Sequence of the first protein:
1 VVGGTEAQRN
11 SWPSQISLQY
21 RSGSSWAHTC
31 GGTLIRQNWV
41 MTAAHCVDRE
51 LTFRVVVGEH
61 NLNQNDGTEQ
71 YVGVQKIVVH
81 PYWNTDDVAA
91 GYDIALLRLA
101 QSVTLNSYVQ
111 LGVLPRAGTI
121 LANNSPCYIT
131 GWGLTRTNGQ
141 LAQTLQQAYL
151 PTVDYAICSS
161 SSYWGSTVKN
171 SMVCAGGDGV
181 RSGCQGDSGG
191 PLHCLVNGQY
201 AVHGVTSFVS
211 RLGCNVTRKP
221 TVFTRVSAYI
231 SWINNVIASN

The following describes two proteins that form a bound complex.

Sequence of the second protein:
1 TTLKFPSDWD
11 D

Interface contacts:
Residue F208 in the first protein interacts with residue T2 in the second protein (closest heavy-atom distance 3.9 Å).
Residue Q185 in the first protein interacts with residue S7 in the second protein (closest heavy-atom distance 4.7 Å).
Residue C30 in the first protein contacts residue K4 in the second protein (closest heavy-atom distance 3.6 Å).
Residue V88 in the first protein contacts residue T2 in the second protein (closest heavy-atom distance 3.8 Å).
Residue C46 in the first protein interacts with residue K4 in the second protein (closest heavy-atom distance 3.6 Å).
Residue Q185 in the first protein is in contact with residue T1 in the second protein (closest heavy-atom distance 3.7 Å).
Residue Y20 in the first protein is in contact with residue D11 in the second protein (closest heavy-atom distance 3.5 Å).
Residue G186 in the first protein contacts residue F5 in the second protein (closest heavy-atom distance 3.5 Å).
Residue T29 in the first protein contacts residue K4 in the second protein (closest heavy-atom distance 2.8 Å).
Residue G139 in the first protein interacts with residue F5 in the second protein (closest heavy-atom distance 4.9 Å).
Residue T221 in the first protein interacts with residue L3 in the second protein (closest heavy-atom distance 4.4 Å).
Residue Y20 in the first protein is in contact with residue F5 in the second protein (closest heavy-atom distance 4.3 Å).
Residue T206 in the first protein contacts residue L3 in the second protein (closest heavy-atom distance 3.7 Å).
Residue F208 in the first protein contacts residue T1 in the second protein (closest heavy-atom distance 3.2 Å).
Residue Q185 in the first protein interacts with residue F5 in the second protein (closest heavy-atom distance 4.0 Å).
Residue V209 in the first protein interacts with residue L3 in the second protein (closest heavy-atom distance 3.4 Å).
Residue V209 in the first protein interacts with residue T1 in the second protein (closest heavy-atom distance 2.9 Å).
Residue G186 in the first protein interacts with residue L3 in the second protein (closest heavy-atom distance 2.7 Å).
Residue S188 in the first protein contacts residue L3 in the second protein (closest heavy-atom distance 2.7 Å).
Residue G186 in the first protein interacts with residue K4 in the second protein (closest heavy-atom distance 3.7 Å).
Residue S188 in the first protein contacts residue K4 in the second protein (closest heavy-atom distance 3.1 Å).
Residue T29 in the first protein interacts with residue F5 in the second protein (closest heavy-atom distance 2.7 Å).
Residue R49 in the first protein contacts residue D10 in the second protein (closest heavy-atom distance 3.5 Å).
Residue C30 in the first protein is in contact with residue F5 in the second protein (closest heavy-atom distance 5.0 Å).
Residue S188 in the first protein contacts residue T2 in the second protein (closest heavy-atom distance 4.0 Å).
Residue T29 in the first protein interacts with residue P6 in the second protein (closest heavy-atom distance 5.0 Å).
Residue L51 in the first protein contacts residue K4 in the second protein (closest heavy-atom distance 3.8 Å).
Residue H45 in the first protein contacts residue K4 in the second protein (closest heavy-atom distance 3.8 Å).
Residue H28 in the first protein contacts residue F5 in the second protein (closest heavy-atom distance 3.8 Å).
Residue D187 in the first protein is in contact with residue L3 in the second protein (closest heavy-atom distance 3.3 Å).
Residue Y20 in the first protein is in contact with residue P6 in the second protein (closest heavy-atom distance 4.0 Å).
Residue Y20 in the first protein is in contact with residue K4 in the second protein (closest heavy-atom distance 4.8 Å).
Residue H45 in the first protein interacts with residue D8 in the second protein (closest heavy-atom distance 3.2 Å).
Residue R49 in the first protein is in contact with residue W9 in the second protein (closest heavy-atom distance 3.3 Å).
Residue S210 in the first protein is in contact with residue T1 in the second protein (closest heavy-atom distance 3.7 Å).
Residue S207 in the first protein interacts with residue T2 in the second protein (closest heavy-atom distance 3.4 Å).
Residue R211 in the first protein contacts residue T1 in the second protein (closest heavy-atom distance 3.2 Å).
Residue S207 in the first protein interacts with residue L3 in the second protein (closest heavy-atom distance 3.2 Å).
Residue C30 in the first protein contacts residue L3 in the second protein (closest heavy-atom distance 4.9 Å).
Residue L51 in the first protein interacts with residue D11 in the second protein (closest heavy-atom distance 3.6 Å).
Residue R49 in the first protein interacts with residue D8 in the second protein (closest heavy-atom distance 3.8 Å).
Residue H45 in the first protein contacts residue T2 in the second protein (closest heavy-atom distance 3.5 Å).
Residue C184 in the first protein contacts residue L3 in the second protein (closest heavy-atom distance 3.5 Å).
Residue D93 in the first protein interacts with residue T2 in the second protein (closest heavy-atom distance 4.8 Å).
Residue C214 in the first protein is in contact with residue L3 in the second protein (closest heavy-atom distance 4.2 Å).
Residue S207 in the first protein interacts with residue T1 in the second protein (closest heavy-atom distance 4.4 Å).
Residue L134 in the first protein interacts with residue F5 in the second protein (closest heavy-atom distance 3.6 Å).
Residue R49 in the first protein interacts with residue D11 in the second protein (closest heavy-atom distance 3.3 Å).
Residue L141 in the first protein is in contact with residue F5 in the second protein (closest heavy-atom distance 3.7 Å).
Residue T29 in the first protein is in contact with residue L3 in the second protein (closest heavy-atom distance 4.5 Å).
Residue S188 in the first protein is in contact with residue D8 in the second protein (closest heavy-atom distance 4.5 Å).
Residue Q185 in the first protein contacts residue P6 in the second protein (closest heavy-atom distance 3.8 Å).
Residue Q185 in the first protein interacts with residue L3 in the second protein (closest heavy-atom distance 3.6 Å).
Residue Q185 in the first protein contacts residue K4 in the second protein (closest heavy-atom distance 3.4 Å).
Residue F208 in the first protein is in contact with residue L3 in the second protein (closest heavy-atom distance 4.4 Å).
Residue H45 in the first protein is in contact with residue L3 in the second protein (closest heavy-atom distance 3.6 Å).
Residue Q185 in the first protein interacts with residue T2 in the second protein (closest heavy-atom distance 4.0 Å).
Residue G183 in the first protein contacts residue L3 in the second protein (closest heavy-atom distance 3.5 Å).
Residue T29 in the first protein is in contact with residue D11 in the second protein (closest heavy-atom distance 3.9 Å).